Sequence of chain A:
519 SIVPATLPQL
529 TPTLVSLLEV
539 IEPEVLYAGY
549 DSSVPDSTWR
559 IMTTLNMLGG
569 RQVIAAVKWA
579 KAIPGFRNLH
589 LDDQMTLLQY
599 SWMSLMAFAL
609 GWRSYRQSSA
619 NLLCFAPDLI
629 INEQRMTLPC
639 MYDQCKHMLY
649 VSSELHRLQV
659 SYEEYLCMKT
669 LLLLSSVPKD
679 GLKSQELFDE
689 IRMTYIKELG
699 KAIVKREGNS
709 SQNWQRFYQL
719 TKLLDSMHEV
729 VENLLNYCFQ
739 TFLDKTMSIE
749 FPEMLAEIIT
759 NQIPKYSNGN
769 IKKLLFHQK

Sequence of chain B:
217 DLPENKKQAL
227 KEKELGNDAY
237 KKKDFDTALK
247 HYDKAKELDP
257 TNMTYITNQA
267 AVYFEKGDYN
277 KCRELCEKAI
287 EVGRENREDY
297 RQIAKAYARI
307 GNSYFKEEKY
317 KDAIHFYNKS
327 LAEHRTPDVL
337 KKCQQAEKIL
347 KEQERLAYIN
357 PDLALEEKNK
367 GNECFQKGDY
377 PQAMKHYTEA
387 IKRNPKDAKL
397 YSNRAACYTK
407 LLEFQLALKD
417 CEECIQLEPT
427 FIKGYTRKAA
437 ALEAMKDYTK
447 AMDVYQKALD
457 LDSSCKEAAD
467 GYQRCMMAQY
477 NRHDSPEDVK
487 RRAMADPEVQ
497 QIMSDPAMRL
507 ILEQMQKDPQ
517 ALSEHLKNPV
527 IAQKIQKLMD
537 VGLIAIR

Residue-level contacts at the interface:
Residue M490 in chain B is in contact with residue V538 in chain A (closest heavy-atom distance 4.1 Å).
Residue R543 in chain B interacts with residue T531 in chain A (closest heavy-atom distance 2.8 Å).
Residue I542 in chain B is in contact with residue T531 in chain A (closest heavy-atom distance 4.9 Å).
Residue R543 in chain B contacts residue T524 in chain A (closest heavy-atom distance 4.5 Å).
Residue Q516 in chain B is in contact with residue P526 in chain A (closest heavy-atom distance 4.8 Å).
Residue Q512 in chain B is in contact with residue V533 in chain A (closest heavy-atom distance 3.9 Å).
Residue A541 in chain B contacts residue T531 in chain A (closest heavy-atom distance 2.7 Å).
Residue I542 in chain B interacts with residue P530 in chain A (closest heavy-atom distance 3.9 Å).
Residue M511 in chain B contacts residue L532 in chain A (closest heavy-atom distance 4.3 Å).
Residue E509 in chain B is in contact with residue L532 in chain A (closest heavy-atom distance 4.9 Å).
Residue Q512 in chain B is in contact with residue L536 in chain A (closest heavy-atom distance 3.9 Å).
Residue R543 in chain B interacts with residue L528 in chain A (closest heavy-atom distance 3.5 Å).
Residue I542 in chain B contacts residue Q527 in chain A (closest heavy-atom distance 3.6 Å).
Residue L518 in chain B contacts residue L528 in chain A (closest heavy-atom distance 3.3 Å).
Residue I540 in chain B contacts residue L535 in chain A (closest heavy-atom distance 3.6 Å).
Residue L539 in chain B contacts residue L535 in chain A (closest heavy-atom distance 3.9 Å).
Residue E509 in chain B contacts residue I539 in chain A (closest heavy-atom distance 5.0 Å).
Residue A541 in chain B contacts residue T529 in chain A (closest heavy-atom distance 3.6 Å).
Residue L534 in chain B contacts residue L535 in chain A (closest heavy-atom distance 4.2 Å).
Residue M511 in chain B contacts residue P530 in chain A (closest heavy-atom distance 3.5 Å).
Residue P515 in chain B interacts with residue P526 in chain A (closest heavy-atom distance 4.2 Å).
Residue S519 in chain B is in contact with residue L528 in chain A (closest heavy-atom distance 3.6 Å).
Residue R505 in chain B is in contact with residue I539 in chain A (closest heavy-atom distance 3.6 Å).
Residue R543 in chain B interacts with residue Q527 in chain A (closest heavy-atom distance 3.7 Å).
Residue K486 in chain B contacts residue S534 in chain A (closest heavy-atom distance 3.8 Å).
Residue L508 in chain B is in contact with residue L535 in chain A (closest heavy-atom distance 4.4 Å).
Residue I542 in chain B contacts residue T529 in chain A (closest heavy-atom distance 3.4 Å).
Residue L518 in chain B is in contact with residue P530 in chain A (closest heavy-atom distance 3.6 Å).
Residue L539 in chain B is in contact with residue S534 in chain A (closest heavy-atom distance 3.7 Å).
Residue I540 in chain B contacts residue P530 in chain A (closest heavy-atom distance 4.5 Å).
Residue M499 in chain B interacts with residue V538 in chain A (closest heavy-atom distance 4.3 Å).
Residue R543 in chain B contacts residue T529 in chain A (closest heavy-atom distance 2.8 Å).
Residue R543 in chain B is in contact with residue P526 in chain A (closest heavy-atom distance 3.9 Å).
Residue K486 in chain B interacts with residue E537 in chain A (closest heavy-atom distance 3.0 Å).
Residue Q512 in chain B interacts with residue L532 in chain A (closest heavy-atom distance 2.8 Å).
Residue L522 in chain B interacts with residue L528 in chain A (closest heavy-atom distance 3.9 Å).
Residue R543 in chain B contacts residue P530 in chain A (closest heavy-atom distance 3.8 Å).
Residue I540 in chain B is in contact with residue L532 in chain A (closest heavy-atom distance 3.5 Å).
Residue I540 in chain B interacts with residue T531 in chain A (closest heavy-atom distance 3.8 Å).
Residue M490 in chain B is in contact with residue L535 in chain A (closest heavy-atom distance 4.1 Å).
Residue P515 in chain B is in contact with residue L528 in chain A (closest heavy-atom distance 3.6 Å).
Residue L539 in chain B is in contact with residue T531 in chain A (closest heavy-atom distance 3.6 Å).
Residue P482 in chain B is in contact with residue S534 in chain A (closest heavy-atom distance 4.3 Å).
Residue M499 in chain B interacts with residue I539 in chain A (closest heavy-atom distance 3.6 Å).
Residue M499 in chain B is in contact with residue L535 in chain A (closest heavy-atom distance 3.7 Å).
Residue K486 in chain B is in contact with residue V538 in chain A (closest heavy-atom distance 4.3 Å).
Residue A541 in chain B contacts residue P530 in chain A (closest heavy-atom distance 3.2 Å).
Residue L508 in chain B is in contact with residue L532 in chain A (closest heavy-atom distance 3.0 Å).
Residue Q512 in chain B contacts residue T531 in chain A (closest heavy-atom distance 3.9 Å).
Residue E509 in chain B contacts residue L536 in chain A (closest heavy-atom distance 4.2 Å).
Residue L539 in chain B is in contact with residue L532 in chain A (closest heavy-atom distance 4.8 Å).
Residue R505 in chain B is in contact with residue P541 in chain A (closest heavy-atom distance 4.1 Å).
Residue Q512 in chain B is in contact with residue P530 in chain A (closest heavy-atom distance 2.9 Å).
Residue I542 in chain B is in contact with residue L528 in chain A (closest heavy-atom distance 3.5 Å).

This data describes a binding interaction between two proteins.